Sequence of protein 1:
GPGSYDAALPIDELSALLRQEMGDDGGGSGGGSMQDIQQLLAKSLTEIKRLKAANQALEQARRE

Contacts between the two chains:
Residue S44 in protein 1 contacts residue I48 in protein 2 (closest heavy-atom distance 3.6 Å).
Residue K52 in protein 1 interacts with residue L51 in protein 2 (closest heavy-atom distance 3.6 Å).
Residue L14 in protein 1 interacts with residue L41 in protein 2 (closest heavy-atom distance 3.6 Å).
Residue Q38 in protein 1 is in contact with residue I11 in protein 2 (closest heavy-atom distance 3.9 Å).
Residue K52 in protein 1 contacts residue E21 in protein 2 (closest heavy-atom distance 2.8 Å).
Residue L58 in protein 1 interacts with residue N55 in protein 2 (closest heavy-atom distance 3.7 Å).
Residue L41 in protein 1 contacts residue L14 in protein 2 (closest heavy-atom distance 3.5 Å).
Residue M34 in protein 1 is in contact with residue G31 in protein 2 (closest heavy-atom distance 4.0 Å).
Residue L18 in protein 1 interacts with residue L45 in protein 2 (closest heavy-atom distance 3.6 Å).
Residue S44 in protein 1 is in contact with residue L41 in protein 2 (closest heavy-atom distance 3.8 Å).
Residue R62 in protein 1 contacts residue E59 in protein 2 (closest heavy-atom distance 3.0 Å).
Residue K52 in protein 1 contacts residue E47 in protein 2 (closest heavy-atom distance 2.8 Å).
Residue L45 in protein 1 interacts with residue L18 in protein 2 (closest heavy-atom distance 3.6 Å).
Residue L14 in protein 1 is in contact with residue A42 in protein 2 (closest heavy-atom distance 4.0 Å).
Residue E59 in protein 1 contacts residue R62 in protein 2 (closest heavy-atom distance 2.8 Å).
Residue R62 in protein 1 contacts residue R63 in protein 2 (closest heavy-atom distance 3.5 Å).
Residue E21 in protein 1 interacts with residue K49 in protein 2 (closest heavy-atom distance 2.8 Å).
Residue A42 in protein 1 interacts with residue L14 in protein 2 (closest heavy-atom distance 4.2 Å).
Residue K49 in protein 1 contacts residue E21 in protein 2 (closest heavy-atom distance 2.8 Å).
Residue L45 in protein 1 is in contact with residue E21 in protein 2 (closest heavy-atom distance 4.0 Å).
Residue L45 in protein 1 is in contact with residue L14 in protein 2 (closest heavy-atom distance 4.2 Å).
Residue I48 in protein 1 interacts with residue E47 in protein 2 (closest heavy-atom distance 3.7 Å).
Residue I37 in protein 1 interacts with residue I11 in protein 2 (closest heavy-atom distance 3.6 Å).
Residue N55 in protein 1 interacts with residue A54 in protein 2 (closest heavy-atom distance 4.2 Å).
Residue P10 in protein 1 contacts residue Q38 in protein 2 (closest heavy-atom distance 3.7 Å).
Residue I48 in protein 1 interacts with residue E21 in protein 2 (closest heavy-atom distance 4.0 Å).
Residue I11 in protein 1 is in contact with residue Q38 in protein 2 (closest heavy-atom distance 3.7 Å).
Residue N55 in protein 1 interacts with residue L58 in protein 2 (closest heavy-atom distance 3.6 Å).
Residue L45 in protein 1 is in contact with residue L17 in protein 2 (closest heavy-atom distance 3.9 Å).
Residue L41 in protein 1 is in contact with residue S15 in protein 2 (closest heavy-atom distance 3.8 Å).
Residue E47 in protein 1 interacts with residue K52 in protein 2 (closest heavy-atom distance 3.5 Å).
Residue L41 in protein 1 is in contact with residue L40 in protein 2 (closest heavy-atom distance 3.7 Å).
Residue M34 in protein 1 contacts residue I11 in protein 2 (closest heavy-atom distance 3.8 Å).
Residue I37 in protein 1 interacts with residue I37 in protein 2 (closest heavy-atom distance 3.7 Å).
Residue L9 in protein 1 contacts residue Q38 in protein 2 (closest heavy-atom distance 3.2 Å).
Residue Q38 in protein 1 interacts with residue L14 in protein 2 (closest heavy-atom distance 3.9 Å).
Residue L51 in protein 1 contacts residue N55 in protein 2 (closest heavy-atom distance 3.9 Å).
Residue N55 in protein 1 contacts residue N55 in protein 2 (closest heavy-atom distance 3.7 Å).
Residue L58 in protein 1 interacts with residue L58 in protein 2 (closest heavy-atom distance 3.6 Å).
Residue L58 in protein 1 contacts residue E59 in protein 2 (closest heavy-atom distance 3.9 Å).
Residue Q38 in protein 1 contacts residue L9 in protein 2 (closest heavy-atom distance 3.0 Å).
Residue S44 in protein 1 contacts residue S44 in protein 2 (closest heavy-atom distance 2.9 Å).
Residue L17 in protein 1 contacts residue L45 in protein 2 (closest heavy-atom distance 4.0 Å).
Residue I48 in protein 1 interacts with residue I48 in protein 2 (closest heavy-atom distance 3.8 Å).
Residue L41 in protein 1 contacts residue L41 in protein 2 (closest heavy-atom distance 3.6 Å).
Residue I48 in protein 1 is in contact with residue S44 in protein 2 (closest heavy-atom distance 3.5 Å).
Residue I11 in protein 1 interacts with residue M34 in protein 2 (closest heavy-atom distance 3.9 Å).
Residue L41 in protein 1 contacts residue S44 in protein 2 (closest heavy-atom distance 3.8 Å).
Residue L40 in protein 1 contacts residue L41 in protein 2 (closest heavy-atom distance 3.6 Å).
Residue R62 in protein 1 interacts with residue R62 in protein 2 (closest heavy-atom distance 3.7 Å).
Residue E21 in protein 1 interacts with residue K52 in protein 2 (closest heavy-atom distance 2.8 Å).
Residue E21 in protein 1 is in contact with residue L45 in protein 2 (closest heavy-atom distance 4.0 Å).
Residue E47 in protein 1 interacts with residue I48 in protein 2 (closest heavy-atom distance 3.7 Å).
Residue L14 in protein 1 contacts residue Q38 in protein 2 (closest heavy-atom distance 3.9 Å).
Residue L51 in protein 1 is in contact with residue K52 in protein 2 (closest heavy-atom distance 3.9 Å).
Residue I11 in protein 1 is in contact with residue I37 in protein 2 (closest heavy-atom distance 3.8 Å).
Residue Q38 in protein 1 contacts residue P10 in protein 2 (closest heavy-atom distance 3.8 Å).
Residue E59 in protein 1 interacts with residue L58 in protein 2 (closest heavy-atom distance 3.7 Å).
Residue L41 in protein 1 contacts residue L18 in protein 2 (closest heavy-atom distance 3.5 Å).
Residue L18 in protein 1 is in contact with residue L41 in protein 2 (closest heavy-atom distance 3.4 Å).

The following describes two proteins that form a bound complex.

Sequence of protein 2:
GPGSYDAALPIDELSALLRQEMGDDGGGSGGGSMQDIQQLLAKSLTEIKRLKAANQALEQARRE